Contacts between the two chains:
Residue E64 in chain A contacts residue A13 in chain B (closest heavy-atom distance 4.0 Å).
Residue K48 in chain A interacts with residue N20 in chain B (closest heavy-atom distance 4.8 Å).
Residue F45 in chain A is in contact with residue T21 in chain B (closest heavy-atom distance 3.5 Å).
Residue H68 in chain A interacts with residue E14 in chain B (closest heavy-atom distance 4.8 Å).
Residue F45 in chain A contacts residue D17 in chain B (closest heavy-atom distance 2.6 Å).
Residue A46 in chain A interacts with residue D17 in chain B (closest heavy-atom distance 3.1 Å).
Residue N60 in chain A contacts residue N20 in chain B (closest heavy-atom distance 3.5 Å).
Residue T66 in chain A interacts with residue A13 in chain B (closest heavy-atom distance 3.6 Å).
Residue A46 in chain A is in contact with residue T21 in chain B (closest heavy-atom distance 3.6 Å).
Residue K48 in chain A interacts with residue T21 in chain B (closest heavy-atom distance 3.9 Å).

Sequence of chain B:
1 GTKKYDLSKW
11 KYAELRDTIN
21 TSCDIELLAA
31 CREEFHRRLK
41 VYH

Sequence of chain A:
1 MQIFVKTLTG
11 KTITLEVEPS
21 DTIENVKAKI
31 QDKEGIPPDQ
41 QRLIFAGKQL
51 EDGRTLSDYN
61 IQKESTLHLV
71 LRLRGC

The following describes two proteins that form a bound complex.